Sequence of the first protein:
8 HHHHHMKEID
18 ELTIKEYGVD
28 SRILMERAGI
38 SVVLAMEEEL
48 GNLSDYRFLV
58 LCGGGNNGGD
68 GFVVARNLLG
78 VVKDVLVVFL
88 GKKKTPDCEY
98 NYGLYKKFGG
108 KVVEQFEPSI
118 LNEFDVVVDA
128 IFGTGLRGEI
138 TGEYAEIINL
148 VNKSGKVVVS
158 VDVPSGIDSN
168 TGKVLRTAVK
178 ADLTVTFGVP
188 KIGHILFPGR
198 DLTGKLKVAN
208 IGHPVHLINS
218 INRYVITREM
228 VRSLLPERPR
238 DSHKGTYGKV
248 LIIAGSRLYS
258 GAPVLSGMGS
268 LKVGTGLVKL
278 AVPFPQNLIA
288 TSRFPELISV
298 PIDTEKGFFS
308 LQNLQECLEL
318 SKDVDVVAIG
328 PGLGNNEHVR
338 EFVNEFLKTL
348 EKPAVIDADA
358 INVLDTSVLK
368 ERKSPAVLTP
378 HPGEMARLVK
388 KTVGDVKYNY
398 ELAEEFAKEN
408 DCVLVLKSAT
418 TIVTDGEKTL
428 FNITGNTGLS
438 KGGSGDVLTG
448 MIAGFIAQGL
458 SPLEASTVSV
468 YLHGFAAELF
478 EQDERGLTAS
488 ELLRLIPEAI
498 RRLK

Contacts between the two chains:
Residue E45 in the first protein is in contact with residue F6 in the second protein (closest heavy-atom distance 3.3 Å).
Residue L41 in the first protein is in contact with residue F6 in the second protein (closest heavy-atom distance 4.2 Å).
Residue K204 in the first protein is in contact with residue E7 in the second protein (closest heavy-atom distance 3.8 Å).
Residue A42 in the first protein is in contact with residue F6 in the second protein (closest heavy-atom distance 3.6 Å).
Residue A206 in the first protein contacts residue L5 in the second protein (closest heavy-atom distance 3.2 Å).
Residue A206 in the first protein contacts residue F6 in the second protein (closest heavy-atom distance 3.8 Å).
Residue P187 in the first protein interacts with residue E7 in the second protein (closest heavy-atom distance 4.4 Å).
Residue V205 in the first protein contacts residue F6 in the second protein (closest heavy-atom distance 3.2 Å).
Residue S38 in the first protein contacts residue L5 in the second protein (closest heavy-atom distance 4.2 Å).
Residue L203 in the first protein interacts with residue E7 in the second protein (closest heavy-atom distance 4.4 Å).
Residue S38 in the first protein interacts with residue F6 in the second protein (closest heavy-atom distance 3.4 Å).
Residue N207 in the first protein contacts residue W4 in the second protein (closest heavy-atom distance 3.2 Å).
Residue V205 in the first protein contacts residue L5 in the second protein (closest heavy-atom distance 3.6 Å).
Residue L41 in the first protein contacts residue L5 in the second protein (closest heavy-atom distance 3.7 Å).
Residue R34 in the first protein interacts with residue W4 in the second protein (closest heavy-atom distance 3.5 Å).
Residue L203 in the first protein contacts residue A8 in the second protein (closest heavy-atom distance 3.7 Å).
Residue N207 in the first protein contacts residue L5 in the second protein (closest heavy-atom distance 2.8 Å).
Residue V182 in the first protein interacts with residue F6 in the second protein (closest heavy-atom distance 4.4 Å).
Residue V205 in the first protein interacts with residue E7 in the second protein (closest heavy-atom distance 2.8 Å).
Residue K204 in the first protein is in contact with residue F6 in the second protein (closest heavy-atom distance 4.1 Å).

This data describes a binding interaction between two proteins.

Sequence of the second protein:
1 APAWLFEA